These two protein chains interact to form a complex.

Residue-level contacts at the interface:
Residue K64 in chain B interacts with residue E110 in chain A (closest heavy-atom distance 4.9 Å).
Residue M67 in chain B interacts with residue H108 in chain A (closest heavy-atom distance 3.4 Å).
Residue M67 in chain B is in contact with residue F109 in chain A (closest heavy-atom distance 4.0 Å).
Residue W63 in chain B contacts residue P111 in chain A (closest heavy-atom distance 4.0 Å).
Residue W63 in chain B is in contact with residue E110 in chain A (closest heavy-atom distance 4.8 Å).
Residue Y53 in chain B contacts residue R121 in chain A (closest heavy-atom distance 4.7 Å).
Residue K68 in chain B is in contact with residue F109 in chain A (closest heavy-atom distance 4.1 Å).
Residue L71 in chain B interacts with residue F109 in chain A (closest heavy-atom distance 3.3 Å).
Residue W63 in chain B contacts residue H108 in chain A (closest heavy-atom distance 3.4 Å).
Residue L51 in chain B contacts residue R124 in chain A (closest heavy-atom distance 4.9 Å).
Residue L51 in chain B contacts residue R121 in chain A (closest heavy-atom distance 3.6 Å).
Residue W63 in chain B is in contact with residue F109 in chain A (closest heavy-atom distance 3.4 Å).
Residue K64 in chain B contacts residue F109 in chain A (closest heavy-atom distance 3.8 Å).

Sequence of chain B:
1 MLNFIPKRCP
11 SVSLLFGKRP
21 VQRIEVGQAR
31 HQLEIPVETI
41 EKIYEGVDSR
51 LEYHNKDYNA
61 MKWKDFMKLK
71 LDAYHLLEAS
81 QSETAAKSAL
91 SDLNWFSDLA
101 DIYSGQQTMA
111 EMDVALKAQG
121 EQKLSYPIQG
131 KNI

Sequence of chain A:
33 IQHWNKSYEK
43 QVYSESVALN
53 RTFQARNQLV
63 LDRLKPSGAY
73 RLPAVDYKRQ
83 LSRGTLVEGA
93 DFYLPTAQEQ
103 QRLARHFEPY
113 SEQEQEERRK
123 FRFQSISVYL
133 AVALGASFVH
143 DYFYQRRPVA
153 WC